Sequence of protein 2:
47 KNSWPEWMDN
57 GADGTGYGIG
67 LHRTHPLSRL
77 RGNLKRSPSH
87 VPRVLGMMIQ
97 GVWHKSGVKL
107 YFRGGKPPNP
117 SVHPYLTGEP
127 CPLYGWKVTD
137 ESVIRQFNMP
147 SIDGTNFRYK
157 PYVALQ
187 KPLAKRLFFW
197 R

Sequence of protein 1:
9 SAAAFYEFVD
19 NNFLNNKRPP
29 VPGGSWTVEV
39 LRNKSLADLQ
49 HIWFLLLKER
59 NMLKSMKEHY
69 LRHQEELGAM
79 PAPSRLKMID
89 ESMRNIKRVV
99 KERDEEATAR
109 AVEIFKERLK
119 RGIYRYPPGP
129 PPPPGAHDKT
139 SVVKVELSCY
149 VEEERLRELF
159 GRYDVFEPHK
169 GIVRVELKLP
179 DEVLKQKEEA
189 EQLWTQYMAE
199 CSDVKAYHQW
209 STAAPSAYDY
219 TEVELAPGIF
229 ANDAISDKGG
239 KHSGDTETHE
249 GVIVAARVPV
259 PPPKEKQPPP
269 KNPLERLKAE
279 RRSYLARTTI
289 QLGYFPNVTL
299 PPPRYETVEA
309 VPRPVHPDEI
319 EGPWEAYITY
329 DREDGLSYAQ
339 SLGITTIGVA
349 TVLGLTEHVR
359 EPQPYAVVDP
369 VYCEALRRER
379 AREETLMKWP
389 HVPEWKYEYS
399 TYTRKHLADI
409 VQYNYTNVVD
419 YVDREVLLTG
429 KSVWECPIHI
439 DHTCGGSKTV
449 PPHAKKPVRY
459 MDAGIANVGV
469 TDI

These two protein chains interact to form a complex.

Contacts between the two chains:
Residue H49 in protein 1 contacts residue N152 in protein 2 (closest heavy-atom distance 3.1 Å).
Residue L75 in protein 1 contacts residue K191 in protein 2 (closest heavy-atom distance 4.2 Å).
Residue L53 in protein 1 interacts with residue K156 in protein 2 (closest heavy-atom distance 3.5 Å).
Residue L54 in protein 1 interacts with residue P157 in protein 2 (closest heavy-atom distance 3.3 Å).
Residue E423 in protein 1 interacts with residue F194 in protein 2 (closest heavy-atom distance 3.2 Å).
Residue D46 in protein 1 contacts residue N152 in protein 2 (closest heavy-atom distance 3.5 Å).
Residue P30 in protein 1 interacts with residue Y158 in protein 2 (closest heavy-atom distance 3.5 Å).
Residue E73 in protein 1 contacts residue K191 in protein 2 (closest heavy-atom distance 3.3 Å).
Residue N24 in protein 1 interacts with residue L189 in protein 2 (closest heavy-atom distance 3.5 Å).
Residue P81 in protein 1 is in contact with residue R197 in protein 2 (closest heavy-atom distance 3.4 Å).
Residue P79 in protein 1 interacts with residue F195 in protein 2 (closest heavy-atom distance 3.6 Å).
Residue F52 in protein 1 interacts with residue N144 in protein 2 (closest heavy-atom distance 3.2 Å).
Residue E57 in protein 1 contacts residue Y158 in protein 2 (closest heavy-atom distance 3.5 Å).
Residue W34 in protein 1 interacts with residue P157 in protein 2 (closest heavy-atom distance 2.5 Å).
Residue R26 in protein 1 is in contact with residue K187 in protein 2 (closest heavy-atom distance 2.4 Å).
Residue G32 in protein 1 contacts residue V159 in protein 2 (closest heavy-atom distance 2.8 Å).
Residue M86 in protein 1 contacts residue Y158 in protein 2 (closest heavy-atom distance 3.9 Å).
Residue W34 in protein 1 contacts residue V159 in protein 2 (closest heavy-atom distance 3.5 Å).
Residue F52 in protein 1 contacts residue M145 in protein 2 (closest heavy-atom distance 3.5 Å).
Residue E423 in protein 1 is in contact with residue W196 in protein 2 (closest heavy-atom distance 3.2 Å).
Residue H49 in protein 1 interacts with residue P146 in protein 2 (closest heavy-atom distance 3.8 Å).
Residue G76 in protein 1 interacts with residue R192 in protein 2 (closest heavy-atom distance 3.2 Å).
Residue F52 in protein 1 interacts with residue P146 in protein 2 (closest heavy-atom distance 3.9 Å).
Residue S33 in protein 1 interacts with residue V159 in protein 2 (closest heavy-atom distance 3.6 Å).
Residue E74 in protein 1 contacts residue K191 in protein 2 (closest heavy-atom distance 3.5 Å).
Residue K42 in protein 1 contacts residue Y155 in protein 2 (closest heavy-atom distance 2.4 Å).
Residue I50 in protein 1 contacts residue Y155 in protein 2 (closest heavy-atom distance 3.9 Å).
Residue A77 in protein 1 interacts with residue F194 in protein 2 (closest heavy-atom distance 4.0 Å).
Residue D46 in protein 1 is in contact with residue Y155 in protein 2 (closest heavy-atom distance 3.0 Å).
Residue G76 in protein 1 contacts residue K191 in protein 2 (closest heavy-atom distance 3.4 Å).
Residue A80 in protein 1 interacts with residue R197 in protein 2 (closest heavy-atom distance 3.3 Å).
Residue L53 in protein 1 is in contact with residue P157 in protein 2 (closest heavy-atom distance 3.5 Å).
Residue V416 in protein 1 is in contact with residue F194 in protein 2 (closest heavy-atom distance 4.2 Å).
Residue S82 in protein 1 is in contact with residue R197 in protein 2 (closest heavy-atom distance 3.0 Å).
Residue G32 in protein 1 interacts with residue Y158 in protein 2 (closest heavy-atom distance 3.3 Å).
Residue Y419 in protein 1 is in contact with residue F194 in protein 2 (closest heavy-atom distance 3.5 Å).
Residue I87 in protein 1 contacts residue Y158 in protein 2 (closest heavy-atom distance 3.3 Å).
Residue R83 in protein 1 contacts residue Y158 in protein 2 (closest heavy-atom distance 3.2 Å).
Residue V29 in protein 1 contacts residue R197 in protein 2 (closest heavy-atom distance 3.9 Å).
Residue A77 in protein 1 is in contact with residue R192 in protein 2 (closest heavy-atom distance 2.9 Å).
Residue D46 in protein 1 contacts residue T151 in protein 2 (closest heavy-atom distance 3.9 Å).
Residue H49 in protein 1 contacts residue Y155 in protein 2 (closest heavy-atom distance 4.2 Å).
Residue K25 in protein 1 contacts residue L189 in protein 2 (closest heavy-atom distance 4.2 Å).
Residue Y68 in protein 1 interacts with residue L189 in protein 2 (closest heavy-atom distance 4.0 Å).
Residue V431 in protein 1 is in contact with residue W196 in protein 2 (closest heavy-atom distance 4.2 Å).
Residue R26 in protein 1 contacts residue F195 in protein 2 (closest heavy-atom distance 3.6 Å).
Residue K25 in protein 1 interacts with residue K187 in protein 2 (closest heavy-atom distance 3.2 Å).
Residue G31 in protein 1 is in contact with residue L161 in protein 2 (closest heavy-atom distance 4.0 Å).
Residue E57 in protein 1 contacts residue P157 in protein 2 (closest heavy-atom distance 4.0 Å).
Residue P81 in protein 1 interacts with residue W196 in protein 2 (closest heavy-atom distance 3.9 Å).
Residue A77 in protein 1 is in contact with residue F195 in protein 2 (closest heavy-atom distance 3.2 Å).
Residue R26 in protein 1 is in contact with residue L189 in protein 2 (closest heavy-atom distance 3.9 Å).
Residue P81 in protein 1 interacts with residue F195 in protein 2 (closest heavy-atom distance 3.5 Å).
Residue Q48 in protein 1 contacts residue P146 in protein 2 (closest heavy-atom distance 3.5 Å).
Residue M78 in protein 1 is in contact with residue F195 in protein 2 (closest heavy-atom distance 3.5 Å).
Residue V420 in protein 1 interacts with residue W196 in protein 2 (closest heavy-atom distance 3.6 Å).
Residue A77 in protein 1 interacts with residue L193 in protein 2 (closest heavy-atom distance 3.6 Å).
Residue G31 in protein 1 contacts residue V159 in protein 2 (closest heavy-atom distance 3.7 Å).
Residue L61 in protein 1 is in contact with residue Y158 in protein 2 (closest heavy-atom distance 3.4 Å).
Residue W34 in protein 1 interacts with residue K156 in protein 2 (closest heavy-atom distance 3.3 Å).